Sequence of chain B:
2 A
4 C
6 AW

Sequence of chain A:
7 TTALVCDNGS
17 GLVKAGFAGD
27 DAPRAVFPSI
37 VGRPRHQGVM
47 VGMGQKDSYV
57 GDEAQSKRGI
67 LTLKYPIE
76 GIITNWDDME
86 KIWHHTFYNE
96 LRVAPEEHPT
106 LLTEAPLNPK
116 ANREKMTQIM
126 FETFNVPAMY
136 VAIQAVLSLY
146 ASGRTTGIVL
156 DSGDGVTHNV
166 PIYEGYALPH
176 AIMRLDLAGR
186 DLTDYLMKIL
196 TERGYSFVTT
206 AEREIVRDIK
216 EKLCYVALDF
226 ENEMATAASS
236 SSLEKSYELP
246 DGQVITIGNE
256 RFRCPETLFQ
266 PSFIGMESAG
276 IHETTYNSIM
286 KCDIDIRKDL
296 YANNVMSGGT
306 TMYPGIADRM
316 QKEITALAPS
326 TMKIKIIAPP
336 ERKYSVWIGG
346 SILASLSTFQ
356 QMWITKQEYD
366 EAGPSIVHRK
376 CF

This data describes a binding interaction between two proteins.

Contacts between the two chains:
Residue T196 in chain A is in contact with residue W7 in chain B (closest heavy-atom distance 3.9 Å).
Residue Y200 in chain A contacts residue W7 in chain B (closest heavy-atom distance 4.4 Å).
Residue Q248 in chain A interacts with residue A2 in chain B (closest heavy-atom distance 4.3 Å).
Residue G199 in chain A interacts with residue A2 in chain B (closest heavy-atom distance 3.7 Å).
Residue S201 in chain A interacts with residue W7 in chain B (closest heavy-atom distance 4.2 Å).
Residue G199 in chain A contacts residue W7 in chain B (closest heavy-atom distance 3.3 Å).
Residue S201 in chain A interacts with residue C4 in chain B (closest heavy-atom distance 4.4 Å).
Residue Y200 in chain A is in contact with residue A2 in chain B (closest heavy-atom distance 3.6 Å).
Residue S201 in chain A interacts with residue A2 in chain B (closest heavy-atom distance 3.9 Å).